These two protein chains interact to form a complex.

Sequence of protein 1:
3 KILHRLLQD

Contacts between the two chains:
Residue F70 in protein 2 is in contact with residue L9 in protein 1 (closest heavy-atom distance 4.3 Å).
Residue K65 in protein 2 interacts with residue L8 in protein 1 (closest heavy-atom distance 3.9 Å).
Residue L82 in protein 2 is in contact with residue L5 in protein 1 (closest heavy-atom distance 3.9 Å).
Residue L242 in protein 2 contacts residue L5 in protein 1 (closest heavy-atom distance 4.0 Å).
Residue I61 in protein 2 contacts residue L8 in protein 1 (closest heavy-atom distance 3.6 Å).
Residue I61 in protein 2 is in contact with residue L5 in protein 1 (closest heavy-atom distance 3.6 Å).
Residue E245 in protein 2 contacts residue L5 in protein 1 (closest heavy-atom distance 4.0 Å).
Residue L242 in protein 2 contacts residue I4 in protein 1 (closest heavy-atom distance 3.7 Å).
Residue Q78 in protein 2 interacts with residue L9 in protein 1 (closest heavy-atom distance 3.8 Å).
Residue L75 in protein 2 is in contact with residue L9 in protein 1 (closest heavy-atom distance 4.6 Å).
Residue D241 in protein 2 contacts residue I4 in protein 1 (closest heavy-atom distance 3.7 Å).
Residue I61 in protein 2 is in contact with residue L9 in protein 1 (closest heavy-atom distance 3.7 Å).
Residue E245 in protein 2 contacts residue I4 in protein 1 (closest heavy-atom distance 2.8 Å).
Residue L75 in protein 2 contacts residue H6 in protein 1 (closest heavy-atom distance 4.2 Å).
Residue E245 in protein 2 is in contact with residue K3 in protein 1 (closest heavy-atom distance 3.6 Å).
Residue V79 in protein 2 interacts with residue H6 in protein 1 (closest heavy-atom distance 3.6 Å).
Residue L242 in protein 2 contacts residue L8 in protein 1 (closest heavy-atom distance 4.2 Å).
Residue K65 in protein 2 interacts with residue D11 in protein 1 (closest heavy-atom distance 3.8 Å).
Residue V79 in protein 2 is in contact with residue L5 in protein 1 (closest heavy-atom distance 3.6 Å).
Residue E83 in protein 2 is in contact with residue L5 in protein 1 (closest heavy-atom distance 3.7 Å).
Residue K65 in protein 2 interacts with residue L9 in protein 1 (closest heavy-atom distance 3.8 Å).
Residue L82 in protein 2 interacts with residue L9 in protein 1 (closest heavy-atom distance 3.7 Å).
Residue V79 in protein 2 contacts residue L9 in protein 1 (closest heavy-atom distance 3.7 Å).
Residue V58 in protein 2 contacts residue L8 in protein 1 (closest heavy-atom distance 4.9 Å).
Residue M246 in protein 2 interacts with residue L5 in protein 1 (closest heavy-atom distance 3.9 Å).

Sequence of protein 2:
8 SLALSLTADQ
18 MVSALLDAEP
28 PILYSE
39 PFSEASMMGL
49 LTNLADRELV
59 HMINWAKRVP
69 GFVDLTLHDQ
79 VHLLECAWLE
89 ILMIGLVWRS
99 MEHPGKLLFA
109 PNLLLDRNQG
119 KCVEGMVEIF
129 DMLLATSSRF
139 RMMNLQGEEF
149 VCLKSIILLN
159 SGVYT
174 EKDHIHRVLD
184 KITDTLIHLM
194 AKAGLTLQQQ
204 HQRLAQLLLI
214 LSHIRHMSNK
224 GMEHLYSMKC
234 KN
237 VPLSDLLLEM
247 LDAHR